Residue-level contacts at the interface:
Residue M189 in protein 1 interacts with residue M189 in protein 2 (closest heavy-atom distance 4.9 Å).
Residue L159 in protein 1 is in contact with residue L166 in protein 2 (closest heavy-atom distance 3.5 Å).
Residue C148 in protein 1 interacts with residue L163 in protein 2 (closest heavy-atom distance 4.8 Å).
Residue K142 in protein 1 contacts residue I193 in protein 2 (closest heavy-atom distance 4.3 Å).
Residue K142 in protein 1 contacts residue E192 in protein 2 (closest heavy-atom distance 3.2 Å).
Residue L159 in protein 1 is in contact with residue I161 in protein 2 (closest heavy-atom distance 2.8 Å).
Residue S157 in protein 1 interacts with residue L163 in protein 2 (closest heavy-atom distance 3.7 Å).
Residue L159 in protein 1 is in contact with residue K160 in protein 2 (closest heavy-atom distance 3.5 Å).
Residue V158 in protein 1 contacts residue I161 in protein 2 (closest heavy-atom distance 3.8 Å).
Residue V185 in protein 1 interacts with residue Y182 in protein 2 (closest heavy-atom distance 2.9 Å).
Residue L166 in protein 1 interacts with residue L145 in protein 2 (closest heavy-atom distance 3.8 Å).
Residue L163 in protein 1 interacts with residue L145 in protein 2 (closest heavy-atom distance 3.8 Å).
Residue F194 in protein 1 contacts residue Q150 in protein 2 (closest heavy-atom distance 4.8 Å).
Residue L163 in protein 1 contacts residue C148 in protein 2 (closest heavy-atom distance 4.8 Å).
Residue S157 in protein 1 contacts residue N162 in protein 2 (closest heavy-atom distance 4.2 Å).
Residue F194 in protein 1 contacts residue L145 in protein 2 (closest heavy-atom distance 3.5 Å).
Residue F194 in protein 1 interacts with residue K142 in protein 2 (closest heavy-atom distance 4.0 Å).
Residue E192 in protein 1 contacts residue L138 in protein 2 (closest heavy-atom distance 3.0 Å).
Residue V158 in protein 1 contacts residue N162 in protein 2 (closest heavy-atom distance 4.5 Å).
Residue V158 in protein 1 is in contact with residue K160 in protein 2 (closest heavy-atom distance 4.6 Å).
Residue L166 in protein 1 is in contact with residue L159 in protein 2 (closest heavy-atom distance 3.6 Å).
Residue E192 in protein 1 interacts with residue K142 in protein 2 (closest heavy-atom distance 3.2 Å).
Residue L166 in protein 1 interacts with residue K142 in protein 2 (closest heavy-atom distance 4.6 Å).
Residue L163 in protein 1 contacts residue S149 in protein 2 (closest heavy-atom distance 3.6 Å).
Residue I161 in protein 1 interacts with residue L159 in protein 2 (closest heavy-atom distance 2.7 Å).
Residue I60 in protein 1 contacts residue V158 in protein 2 (closest heavy-atom distance 4.0 Å).
Residue I193 in protein 1 contacts residue K142 in protein 2 (closest heavy-atom distance 4.7 Å).
Residue L145 in protein 1 contacts residue F194 in protein 2 (closest heavy-atom distance 3.5 Å).
Residue L145 in protein 1 contacts residue L163 in protein 2 (closest heavy-atom distance 3.8 Å).
Residue K142 in protein 1 is in contact with residue Q191 in protein 2 (closest heavy-atom distance 3.1 Å).
Residue A139 in protein 1 interacts with residue E192 in protein 2 (closest heavy-atom distance 4.6 Å).
Residue Y182 in protein 1 is in contact with residue D184 in protein 2 (closest heavy-atom distance 4.0 Å).
Residue S149 in protein 1 interacts with residue F194 in protein 2 (closest heavy-atom distance 3.9 Å).
Residue N162 in protein 1 interacts with residue V158 in protein 2 (closest heavy-atom distance 4.0 Å).
Residue L138 in protein 1 is in contact with residue E192 in protein 2 (closest heavy-atom distance 3.2 Å).
Residue F194 in protein 1 interacts with residue S149 in protein 2 (closest heavy-atom distance 3.8 Å).
Residue D197 in protein 1 interacts with residue Q150 in protein 2 (closest heavy-atom distance 3.6 Å).
Residue E192 in protein 1 interacts with residue N135 in protein 2 (closest heavy-atom distance 4.9 Å).
Residue L163 in protein 1 interacts with residue L159 in protein 2 (closest heavy-atom distance 4.7 Å).
Residue I161 in protein 1 is in contact with residue K160 in protein 2 (closest heavy-atom distance 4.6 Å).
Residue F194 in protein 1 is in contact with residue D146 in protein 2 (closest heavy-atom distance 3.5 Å).
Residue L159 in protein 1 interacts with residue L159 in protein 2 (closest heavy-atom distance 4.0 Å).
Residue K160 in protein 1 contacts residue L159 in protein 2 (closest heavy-atom distance 4.1 Å).
Residue E192 in protein 1 interacts with residue A139 in protein 2 (closest heavy-atom distance 4.6 Å).
Residue K142 in protein 1 interacts with residue F194 in protein 2 (closest heavy-atom distance 4.5 Å).
Residue H170 in protein 1 interacts with residue K142 in protein 2 (closest heavy-atom distance 3.7 Å).
Residue V185 in protein 1 interacts with residue V185 in protein 2 (closest heavy-atom distance 4.4 Å).
Residue I161 in protein 1 is in contact with residue V158 in protein 2 (closest heavy-atom distance 3.6 Å).
Residue S149 in protein 1 interacts with residue L163 in protein 2 (closest heavy-atom distance 3.4 Å).
Residue L159 in protein 1 interacts with residue L163 in protein 2 (closest heavy-atom distance 4.7 Å).
Residue S149 in protein 1 is in contact with residue D197 in protein 2 (closest heavy-atom distance 3.3 Å).
Residue D184 in protein 1 contacts residue Y182 in protein 2 (closest heavy-atom distance 4.7 Å).
Residue L145 in protein 1 contacts residue L166 in protein 2 (closest heavy-atom distance 4.1 Å).
Residue Y182 in protein 1 interacts with residue V185 in protein 2 (closest heavy-atom distance 3.5 Å).
Residue D146 in protein 1 interacts with residue F194 in protein 2 (closest heavy-atom distance 3.6 Å).
Residue K142 in protein 1 is in contact with residue V229 in protein 2 (closest heavy-atom distance 4.3 Å).
Residue N135 in protein 1 contacts residue R188 in protein 2 (closest heavy-atom distance 3.1 Å).
Residue N162 in protein 1 contacts residue L159 in protein 2 (closest heavy-atom distance 4.2 Å).
Residue L134 in protein 1 contacts residue R188 in protein 2 (closest heavy-atom distance 4.8 Å).
Residue L159 in protein 1 contacts residue N162 in protein 2 (closest heavy-atom distance 4.5 Å).

Sequence of protein 1:
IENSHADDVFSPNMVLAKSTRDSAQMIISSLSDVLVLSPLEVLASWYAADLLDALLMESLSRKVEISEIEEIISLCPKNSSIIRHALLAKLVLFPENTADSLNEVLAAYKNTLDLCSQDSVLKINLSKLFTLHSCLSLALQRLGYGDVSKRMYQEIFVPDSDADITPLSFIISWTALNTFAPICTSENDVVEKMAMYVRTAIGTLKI

The following describes two proteins that form a bound complex.

Sequence of protein 2:
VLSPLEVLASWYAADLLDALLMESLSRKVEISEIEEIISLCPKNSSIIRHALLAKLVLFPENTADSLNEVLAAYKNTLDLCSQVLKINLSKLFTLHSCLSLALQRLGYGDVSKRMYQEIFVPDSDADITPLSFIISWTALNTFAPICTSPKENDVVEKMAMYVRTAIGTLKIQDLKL